Contacts between the two chains:
Residue E429 in chain B interacts with residue M84 in chain A (closest heavy-atom distance 4.1 Å).
Residue S470 in chain B contacts residue G135 in chain A (closest heavy-atom distance 4.0 Å).
Residue T428 in chain B is in contact with residue M84 in chain A (closest heavy-atom distance 4.5 Å).
Residue G471 in chain B interacts with residue S134 in chain A (closest heavy-atom distance 4.5 Å).
Residue E473 in chain B is in contact with residue K133 in chain A (closest heavy-atom distance 3.3 Å).
Residue H472 in chain B is in contact with residue K133 in chain A (closest heavy-atom distance 4.4 Å).
Residue S470 in chain B interacts with residue K133 in chain A (closest heavy-atom distance 4.0 Å).
Residue S470 in chain B is in contact with residue S134 in chain A (closest heavy-atom distance 2.5 Å).
Residue G471 in chain B is in contact with residue K133 in chain A (closest heavy-atom distance 3.4 Å).
Residue S470 in chain B contacts residue R87 in chain A (closest heavy-atom distance 4.5 Å).
Residue T428 in chain B is in contact with residue I83 in chain A (closest heavy-atom distance 4.2 Å).

Sequence of chain A:
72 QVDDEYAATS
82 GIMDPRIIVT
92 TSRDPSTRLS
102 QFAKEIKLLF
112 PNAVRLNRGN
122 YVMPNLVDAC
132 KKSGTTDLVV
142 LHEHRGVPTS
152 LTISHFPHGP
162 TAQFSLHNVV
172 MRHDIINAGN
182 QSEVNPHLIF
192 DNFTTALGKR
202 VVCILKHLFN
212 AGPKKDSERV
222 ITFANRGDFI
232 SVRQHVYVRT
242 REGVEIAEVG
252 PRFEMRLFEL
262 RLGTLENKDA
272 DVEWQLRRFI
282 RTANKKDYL

This data describes a binding interaction between two proteins.

Sequence of chain B:
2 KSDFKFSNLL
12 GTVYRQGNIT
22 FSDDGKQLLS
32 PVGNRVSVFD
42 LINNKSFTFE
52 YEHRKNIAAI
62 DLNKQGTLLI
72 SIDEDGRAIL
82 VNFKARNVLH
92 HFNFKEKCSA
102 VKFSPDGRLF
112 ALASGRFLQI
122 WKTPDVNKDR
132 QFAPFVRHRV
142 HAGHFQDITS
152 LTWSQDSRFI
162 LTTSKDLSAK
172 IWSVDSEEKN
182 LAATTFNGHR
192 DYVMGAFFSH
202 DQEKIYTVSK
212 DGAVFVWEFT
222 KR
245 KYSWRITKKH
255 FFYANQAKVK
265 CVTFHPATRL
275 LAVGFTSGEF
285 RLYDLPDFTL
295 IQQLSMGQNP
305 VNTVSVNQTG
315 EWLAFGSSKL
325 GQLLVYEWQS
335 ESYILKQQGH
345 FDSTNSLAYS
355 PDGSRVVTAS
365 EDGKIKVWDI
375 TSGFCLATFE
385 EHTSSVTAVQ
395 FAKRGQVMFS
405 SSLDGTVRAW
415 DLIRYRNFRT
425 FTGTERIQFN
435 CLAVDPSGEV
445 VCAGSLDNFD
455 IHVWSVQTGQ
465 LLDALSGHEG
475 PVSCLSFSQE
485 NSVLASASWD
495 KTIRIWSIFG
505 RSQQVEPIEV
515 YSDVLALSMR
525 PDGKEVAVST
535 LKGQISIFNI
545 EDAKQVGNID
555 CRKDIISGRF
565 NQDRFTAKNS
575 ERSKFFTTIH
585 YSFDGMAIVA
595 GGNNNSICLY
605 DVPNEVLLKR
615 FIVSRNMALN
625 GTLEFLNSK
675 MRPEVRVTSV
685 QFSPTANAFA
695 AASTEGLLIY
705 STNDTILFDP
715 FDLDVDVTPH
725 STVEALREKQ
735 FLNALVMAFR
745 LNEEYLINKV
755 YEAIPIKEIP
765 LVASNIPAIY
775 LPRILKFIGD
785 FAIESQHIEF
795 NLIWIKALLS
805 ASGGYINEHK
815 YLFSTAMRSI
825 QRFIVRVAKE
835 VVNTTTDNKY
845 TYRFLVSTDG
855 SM